These two protein chains interact to form a complex.

Sequence of chain B:
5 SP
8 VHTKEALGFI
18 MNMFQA

Sequence of chain A:
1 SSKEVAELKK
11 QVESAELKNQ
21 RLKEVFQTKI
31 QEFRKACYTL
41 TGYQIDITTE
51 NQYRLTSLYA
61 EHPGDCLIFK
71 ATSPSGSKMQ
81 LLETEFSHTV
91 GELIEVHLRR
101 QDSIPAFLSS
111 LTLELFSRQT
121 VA

Residue-level contacts at the interface:
Residue L22 in chain A is in contact with residue I17 in chain B (closest heavy-atom distance 4.3 Å).
Residue F26 in chain A interacts with residue F16 in chain B (closest heavy-atom distance 4.5 Å).
Residue L22 in chain A interacts with residue A13 in chain B (closest heavy-atom distance 3.6 Å).
Residue V25 in chain A contacts residue A13 in chain B (closest heavy-atom distance 4.6 Å).
Residue I30 in chain A interacts with residue F21 in chain B (closest heavy-atom distance 4.8 Å).
Residue V25 in chain A interacts with residue I17 in chain B (closest heavy-atom distance 2.8 Å).
Residue V25 in chain A is in contact with residue T10 in chain B (closest heavy-atom distance 4.7 Å).
Residue F26 in chain A contacts residue I17 in chain B (closest heavy-atom distance 2.5 Å).
Residue F33 in chain A is in contact with residue F21 in chain B (closest heavy-atom distance 3.5 Å).
Residue K29 in chain A interacts with residue L14 in chain B (closest heavy-atom distance 4.2 Å).
Residue R21 in chain A interacts with residue H9 in chain B (closest heavy-atom distance 4.0 Å).
Residue R21 in chain A contacts residue T10 in chain B (closest heavy-atom distance 3.0 Å).
Residue S14 in chain A contacts residue H9 in chain B (closest heavy-atom distance 2.6 Å).
Residue L22 in chain A contacts residue F16 in chain B (closest heavy-atom distance 4.3 Å).
Residue K18 in chain A interacts with residue E12 in chain B (closest heavy-atom distance 3.1 Å).
Residue R21 in chain A contacts residue A13 in chain B (closest heavy-atom distance 4.7 Å).
Residue K29 in chain A contacts residue M18 in chain B (closest heavy-atom distance 4.0 Å).
Residue K18 in chain A is in contact with residue H9 in chain B (closest heavy-atom distance 4.0 Å).
Residue K29 in chain A interacts with residue I17 in chain B (closest heavy-atom distance 4.7 Å).
Residue V25 in chain A contacts residue L14 in chain B (closest heavy-atom distance 4.2 Å).
Residue L17 in chain A is in contact with residue H9 in chain B (closest heavy-atom distance 3.1 Å).